Sequence of chain A:
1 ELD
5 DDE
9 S

Interface contacts:
Residue L165 in chain B is in contact with residue D5 in chain A (closest heavy-atom distance 3.7 Å).
Residue L165 in chain B is in contact with residue D3 in chain A (closest heavy-atom distance 4.3 Å).
Residue Y167 in chain B interacts with residue D6 in chain A (closest heavy-atom distance 2.7 Å).
Residue F66 in chain B contacts residue D5 in chain A (closest heavy-atom distance 3.7 Å).
Residue L165 in chain B interacts with residue D6 in chain A (closest heavy-atom distance 3.9 Å).
Residue Y167 in chain B interacts with residue L2 in chain A (closest heavy-atom distance 3.4 Å).
Residue D111 in chain B contacts residue D5 in chain A (closest heavy-atom distance 3.8 Å).
Residue K57 in chain B interacts with residue D5 in chain A (closest heavy-atom distance 4.5 Å).
Residue R168 in chain B is in contact with residue D5 in chain A (closest heavy-atom distance 3.0 Å).
Residue K166 in chain B interacts with residue D6 in chain A (closest heavy-atom distance 3.4 Å).
Residue Y167 in chain B contacts residue E7 in chain A (closest heavy-atom distance 4.2 Å).
Residue R168 in chain B contacts residue D6 in chain A (closest heavy-atom distance 3.3 Å).
Residue K64 in chain B contacts residue D5 in chain A (closest heavy-atom distance 2.8 Å).
Residue K166 in chain B contacts residue L2 in chain A (closest heavy-atom distance 4.9 Å).
Residue R168 in chain B contacts residue E7 in chain A (closest heavy-atom distance 4.9 Å).
Residue A112 in chain B interacts with residue D5 in chain A (closest heavy-atom distance 3.8 Å).

The following describes two proteins that form a bound complex.

Sequence of chain B:
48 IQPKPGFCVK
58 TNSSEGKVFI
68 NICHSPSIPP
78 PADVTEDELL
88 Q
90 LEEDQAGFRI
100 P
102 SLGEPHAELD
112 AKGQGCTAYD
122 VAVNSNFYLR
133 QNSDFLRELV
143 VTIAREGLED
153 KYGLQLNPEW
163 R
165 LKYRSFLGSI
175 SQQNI